Sequence of chain B:
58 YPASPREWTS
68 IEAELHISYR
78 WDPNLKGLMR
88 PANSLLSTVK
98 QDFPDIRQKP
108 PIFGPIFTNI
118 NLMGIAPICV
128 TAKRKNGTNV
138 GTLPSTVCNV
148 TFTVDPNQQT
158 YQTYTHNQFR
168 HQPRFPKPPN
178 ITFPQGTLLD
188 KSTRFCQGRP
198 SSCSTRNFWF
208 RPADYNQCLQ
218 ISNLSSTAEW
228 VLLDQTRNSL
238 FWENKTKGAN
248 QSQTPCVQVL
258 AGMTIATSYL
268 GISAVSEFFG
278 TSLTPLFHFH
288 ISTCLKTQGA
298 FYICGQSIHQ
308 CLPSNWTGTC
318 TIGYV

This data describes a binding interaction between two proteins.

Sequence of chain A:
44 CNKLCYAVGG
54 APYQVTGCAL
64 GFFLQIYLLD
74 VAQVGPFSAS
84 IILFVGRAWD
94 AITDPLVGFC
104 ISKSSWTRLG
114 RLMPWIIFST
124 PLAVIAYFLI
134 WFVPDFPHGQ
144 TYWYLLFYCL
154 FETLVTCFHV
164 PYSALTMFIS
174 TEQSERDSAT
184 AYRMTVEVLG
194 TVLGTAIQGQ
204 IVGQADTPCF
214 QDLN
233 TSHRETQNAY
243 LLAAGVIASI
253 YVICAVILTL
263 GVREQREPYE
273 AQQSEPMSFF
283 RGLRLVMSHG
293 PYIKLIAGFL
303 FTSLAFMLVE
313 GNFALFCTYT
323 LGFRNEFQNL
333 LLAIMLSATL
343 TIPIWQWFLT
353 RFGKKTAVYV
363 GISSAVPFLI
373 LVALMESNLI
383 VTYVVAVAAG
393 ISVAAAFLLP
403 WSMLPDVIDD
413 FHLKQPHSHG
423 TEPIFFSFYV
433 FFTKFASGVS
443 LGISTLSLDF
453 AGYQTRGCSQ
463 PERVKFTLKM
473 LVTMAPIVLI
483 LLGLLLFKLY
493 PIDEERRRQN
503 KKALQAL

Interface contacts:
Residue V77 in chain A contacts residue S273 in chain B (closest heavy-atom distance 3.1 Å).
Residue Q76 in chain A contacts residue S273 in chain B (closest heavy-atom distance 2.4 Å).
Residue H235 in chain A interacts with residue F166 in chain B (closest heavy-atom distance 4.4 Å).
Residue V74 in chain A interacts with residue R167 in chain B (closest heavy-atom distance 4.1 Å).
Residue F213 in chain A is in contact with residue M86 in chain B (closest heavy-atom distance 3.5 Å).
Residue L216 in chain A interacts with residue W78 in chain B (closest heavy-atom distance 3.5 Å).
Residue L216 in chain A is in contact with residue Y76 in chain B (closest heavy-atom distance 3.4 Å).
Residue L216 in chain A is in contact with residue R77 in chain B (closest heavy-atom distance 4.2 Å).
Residue F213 in chain A is in contact with residue W78 in chain B (closest heavy-atom distance 4.1 Å).
Residue Q214 in chain A interacts with residue L93 in chain B (closest heavy-atom distance 3.9 Å).
Residue G78 in chain A contacts residue E274 in chain B (closest heavy-atom distance 4.3 Å).
Residue T233 in chain A contacts residue N164 in chain B (closest heavy-atom distance 3.8 Å).
Residue T457 in chain A contacts residue K83 in chain B (closest heavy-atom distance 3.4 Å).
Residue Q76 in chain A interacts with residue P88 in chain B (closest heavy-atom distance 4.5 Å).
Residue Q214 in chain A contacts residue W78 in chain B (closest heavy-atom distance 3.2 Å).
Residue L72 in chain A is in contact with residue M86 in chain B (closest heavy-atom distance 3.9 Å).
Residue G78 in chain A interacts with residue S273 in chain B (closest heavy-atom distance 3.3 Å).
Residue Y145 in chain A interacts with residue F275 in chain B (closest heavy-atom distance 3.9 Å).
Residue T457 in chain A interacts with residue P80 in chain B (closest heavy-atom distance 3.6 Å).
Residue I84 in chain A contacts residue F275 in chain B (closest heavy-atom distance 4.0 Å).
Residue P211 in chain A is in contact with residue M86 in chain B (closest heavy-atom distance 3.5 Å).
Residue H235 in chain A interacts with residue R167 in chain B (closest heavy-atom distance 3.5 Å).
Residue F213 in chain A is in contact with residue L82 in chain B (closest heavy-atom distance 3.7 Å).
Residue F213 in chain A contacts residue G84 in chain B (closest heavy-atom distance 4.4 Å).
Residue R458 in chain A is in contact with residue M86 in chain B (closest heavy-atom distance 3.5 Å).
Residue F80 in chain A contacts residue F275 in chain B (closest heavy-atom distance 4.4 Å).
Residue Q214 in chain A interacts with residue N90 in chain B (closest heavy-atom distance 2.7 Å).
Residue G78 in chain A contacts residue V272 in chain B (closest heavy-atom distance 3.5 Å).
Residue R458 in chain A contacts residue K83 in chain B (closest heavy-atom distance 3.9 Å).
Residue S234 in chain A contacts residue Q165 in chain B (closest heavy-atom distance 4.3 Å).
Residue Q456 in chain A interacts with residue K83 in chain B (closest heavy-atom distance 3.2 Å).
Residue H235 in chain A contacts residue N164 in chain B (closest heavy-atom distance 4.1 Å).
Residue H235 in chain A contacts residue Q165 in chain B (closest heavy-atom distance 3.6 Å).
Residue Q214 in chain A is in contact with residue K97 in chain B (closest heavy-atom distance 4.2 Å).
Residue D138 in chain A interacts with residue R167 in chain B (closest heavy-atom distance 4.4 Å).
Residue Q76 in chain A is in contact with residue L85 in chain B (closest heavy-atom distance 3.9 Å).
Residue T144 in chain A interacts with residue E274 in chain B (closest heavy-atom distance 4.1 Å).
Residue T233 in chain A is in contact with residue R87 in chain B (closest heavy-atom distance 4.3 Å).
Residue L148 in chain A is in contact with residue F275 in chain B (closest heavy-atom distance 4.3 Å).
Residue D73 in chain A contacts residue L85 in chain B (closest heavy-atom distance 3.9 Å).
Residue V136 in chain A contacts residue R167 in chain B (closest heavy-atom distance 4.0 Å).
Residue C212 in chain A interacts with residue N90 in chain B (closest heavy-atom distance 3.7 Å).
Residue Q76 in chain A interacts with residue V272 in chain B (closest heavy-atom distance 3.5 Å).
Residue F80 in chain A is in contact with residue E274 in chain B (closest heavy-atom distance 4.4 Å).
Residue Q143 in chain A interacts with residue R167 in chain B (closest heavy-atom distance 3.0 Å).
Residue V77 in chain A interacts with residue V272 in chain B (closest heavy-atom distance 3.4 Å).
Residue I69 in chain A is in contact with residue M86 in chain B (closest heavy-atom distance 4.0 Å).
Residue D73 in chain A is in contact with residue M86 in chain B (closest heavy-atom distance 3.2 Å).
Residue S81 in chain A interacts with residue F275 in chain B (closest heavy-atom distance 2.8 Å).
Residue Q76 in chain A interacts with residue R167 in chain B (closest heavy-atom distance 3.3 Å).
Residue T233 in chain A contacts residue Q165 in chain B (closest heavy-atom distance 3.6 Å).
Residue T144 in chain A is in contact with residue F275 in chain B (closest heavy-atom distance 3.4 Å).
Residue S81 in chain A is in contact with residue E274 in chain B (closest heavy-atom distance 3.2 Å).
Residue L72 in chain A is in contact with residue K83 in chain B (closest heavy-atom distance 4.3 Å).
Residue L216 in chain A interacts with residue K97 in chain B (closest heavy-atom distance 3.9 Å).
Residue P79 in chain A interacts with residue K83 in chain B (closest heavy-atom distance 4.4 Å).
Residue P137 in chain A is in contact with residue R167 in chain B (closest heavy-atom distance 3.9 Å).
Residue D73 in chain A interacts with residue R87 in chain B (closest heavy-atom distance 4.0 Å).
Residue S234 in chain A is in contact with residue N164 in chain B (closest heavy-atom distance 3.6 Å).
Residue L72 in chain A interacts with residue L85 in chain B (closest heavy-atom distance 3.6 Å).